The following describes two proteins that form a bound complex.

Sequence of chain A:
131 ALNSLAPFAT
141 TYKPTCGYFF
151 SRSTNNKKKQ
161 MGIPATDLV

Interface contacts:
Residue Q279 in chain B interacts with residue A136 in chain A (closest heavy-atom distance 3.6 Å).
Residue F92 in chain B is in contact with residue P164 in chain A (closest heavy-atom distance 3.3 Å).
Residue L215 in chain B interacts with residue F138 in chain A (closest heavy-atom distance 3.6 Å).
Residue F92 in chain B contacts residue A165 in chain A (closest heavy-atom distance 3.7 Å).
Residue G71 in chain B is in contact with residue K158 in chain A (closest heavy-atom distance 3.4 Å).
Residue K19 in chain B is in contact with residue T141 in chain A (closest heavy-atom distance 4.8 Å).
Residue H227 in chain B is in contact with residue L135 in chain A (closest heavy-atom distance 3.5 Å).
Residue D224 in chain B interacts with residue F138 in chain A (closest heavy-atom distance 3.2 Å).
Residue D74 in chain B is in contact with residue K158 in chain A (closest heavy-atom distance 4.1 Å).
Residue D26 in chain B contacts residue N133 in chain A (closest heavy-atom distance 3.8 Å).
Residue L228 in chain B contacts residue F138 in chain A (closest heavy-atom distance 3.5 Å).
Residue L112 in chain B interacts with residue T166 in chain A (closest heavy-atom distance 4.0 Å).
Residue L361 in chain B contacts residue L135 in chain A (closest heavy-atom distance 3.8 Å).
Residue F270 in chain B contacts residue L135 in chain A (closest heavy-atom distance 3.6 Å).
Residue T219 in chain B contacts residue G147 in chain A (closest heavy-atom distance 3.9 Å).
Residue V23 in chain B contacts residue N133 in chain A (closest heavy-atom distance 3.4 Å).
Residue G223 in chain B interacts with residue Y142 in chain A (closest heavy-atom distance 4.5 Å).
Residue R276 in chain B interacts with residue F138 in chain A (closest heavy-atom distance 4.2 Å).
Residue K19 in chain B contacts residue N133 in chain A (closest heavy-atom distance 2.4 Å).
Residue F90 in chain B is in contact with residue M161 in chain A (closest heavy-atom distance 3.5 Å).
Residue H227 in chain B interacts with residue A139 in chain A (closest heavy-atom distance 4.3 Å).
Residue Q94 in chain B is in contact with residue P164 in chain A (closest heavy-atom distance 4.0 Å).
Residue D26 in chain B is in contact with residue L132 in chain A (closest heavy-atom distance 4.5 Å).
Residue G360 in chain B interacts with residue A136 in chain A (closest heavy-atom distance 3.3 Å).
Residue F90 in chain B is in contact with residue I163 in chain A (closest heavy-atom distance 3.7 Å).
Residue Q279 in chain B interacts with residue P137 in chain A (closest heavy-atom distance 4.1 Å).
Residue S115 in chain B interacts with residue T166 in chain A (closest heavy-atom distance 4.8 Å).
Residue L217 in chain B is in contact with residue F138 in chain A (closest heavy-atom distance 3.5 Å).
Residue K19 in chain B contacts residue T140 in chain A (closest heavy-atom distance 4.0 Å).
Residue V91 in chain B contacts residue T166 in chain A (closest heavy-atom distance 3.7 Å).
Residue D74 in chain B interacts with residue M161 in chain A (closest heavy-atom distance 3.2 Å).
Residue R359 in chain B is in contact with residue A131 in chain A (closest heavy-atom distance 3.4 Å).
Residue F92 in chain B contacts residue I163 in chain A (closest heavy-atom distance 4.0 Å).
Residue E22 in chain B interacts with residue N133 in chain A (closest heavy-atom distance 4.3 Å).
Residue P80 in chain B interacts with residue T141 in chain A (closest heavy-atom distance 4.9 Å).
Residue D26 in chain B contacts residue A131 in chain A (closest heavy-atom distance 4.4 Å).
Residue S78 in chain B interacts with residue K159 in chain A (closest heavy-atom distance 4.2 Å).
Residue H227 in chain B is in contact with residue S134 in chain A (closest heavy-atom distance 3.6 Å).
Residue T219 in chain B is in contact with residue Y142 in chain A (closest heavy-atom distance 4.4 Å).
Residue Q94 in chain B interacts with residue A165 in chain A (closest heavy-atom distance 3.4 Å).
Residue A231 in chain B interacts with residue L135 in chain A (closest heavy-atom distance 4.8 Å).
Residue R359 in chain B is in contact with residue A136 in chain A (closest heavy-atom distance 4.7 Å).
Residue R276 in chain B contacts residue P137 in chain A (closest heavy-atom distance 2.7 Å).
Residue H227 in chain B interacts with residue N133 in chain A (closest heavy-atom distance 3.0 Å).
Residue P358 in chain B interacts with residue L135 in chain A (closest heavy-atom distance 4.1 Å).
Residue R359 in chain B is in contact with residue L135 in chain A (closest heavy-atom distance 4.5 Å).
Residue H227 in chain B is in contact with residue F138 in chain A (closest heavy-atom distance 4.6 Å).
Residue H227 in chain B contacts residue T140 in chain A (closest heavy-atom distance 3.4 Å).
Residue T221 in chain B is in contact with residue Y142 in chain A (closest heavy-atom distance 3.3 Å).
Residue F90 in chain B interacts with residue T166 in chain A (closest heavy-atom distance 3.9 Å).
Residue T274 in chain B is in contact with residue A136 in chain A (closest heavy-atom distance 4.7 Å).
Residue L273 in chain B contacts residue F138 in chain A (closest heavy-atom distance 4.7 Å).
Residue D224 in chain B is in contact with residue T140 in chain A (closest heavy-atom distance 3.1 Å).
Residue D74 in chain B interacts with residue K159 in chain A (closest heavy-atom distance 3.9 Å).
Residue M73 in chain B interacts with residue M161 in chain A (closest heavy-atom distance 3.9 Å).
Residue P87 in chain B interacts with residue I163 in chain A (closest heavy-atom distance 4.0 Å).
Residue R77 in chain B is in contact with residue M161 in chain A (closest heavy-atom distance 3.8 Å).
Residue G223 in chain B contacts residue T140 in chain A (closest heavy-atom distance 3.6 Å).
Residue F92 in chain B interacts with residue T166 in chain A (closest heavy-atom distance 3.1 Å).
Residue L361 in chain B contacts residue A136 in chain A (closest heavy-atom distance 4.0 Å).

Sequence of chain B:
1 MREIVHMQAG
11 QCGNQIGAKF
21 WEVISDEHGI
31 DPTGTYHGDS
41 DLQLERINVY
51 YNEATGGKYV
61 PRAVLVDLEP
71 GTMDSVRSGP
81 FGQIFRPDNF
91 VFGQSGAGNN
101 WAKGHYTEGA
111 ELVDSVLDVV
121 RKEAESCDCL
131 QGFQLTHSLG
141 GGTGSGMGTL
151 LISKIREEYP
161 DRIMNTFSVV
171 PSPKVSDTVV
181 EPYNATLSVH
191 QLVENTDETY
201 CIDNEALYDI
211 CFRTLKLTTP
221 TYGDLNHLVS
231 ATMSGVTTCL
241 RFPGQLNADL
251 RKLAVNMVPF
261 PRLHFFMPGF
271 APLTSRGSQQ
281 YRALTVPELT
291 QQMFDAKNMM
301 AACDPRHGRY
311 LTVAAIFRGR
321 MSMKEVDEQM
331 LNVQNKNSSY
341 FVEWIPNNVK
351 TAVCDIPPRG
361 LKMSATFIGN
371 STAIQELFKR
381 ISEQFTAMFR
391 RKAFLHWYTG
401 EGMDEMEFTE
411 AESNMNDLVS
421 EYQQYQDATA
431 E